Contacts between the two chains:
Residue Q36 in chain A is in contact with residue L115 in chain B (closest heavy-atom distance 3.3 Å).
Residue D40 in chain A interacts with residue Y117 in chain B (closest heavy-atom distance 4.3 Å).
Residue D40 in chain A contacts residue L115 in chain B (closest heavy-atom distance 4.6 Å).
Residue R43 in chain A interacts with residue Y117 in chain B (closest heavy-atom distance 3.3 Å).

Sequence of chain A:
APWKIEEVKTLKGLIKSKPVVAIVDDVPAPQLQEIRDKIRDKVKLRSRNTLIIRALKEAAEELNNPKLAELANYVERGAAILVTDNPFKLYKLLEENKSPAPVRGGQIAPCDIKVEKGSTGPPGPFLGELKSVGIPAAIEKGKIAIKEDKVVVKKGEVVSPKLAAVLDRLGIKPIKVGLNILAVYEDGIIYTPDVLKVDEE

This data describes a binding interaction between two proteins.

Sequence of chain B:
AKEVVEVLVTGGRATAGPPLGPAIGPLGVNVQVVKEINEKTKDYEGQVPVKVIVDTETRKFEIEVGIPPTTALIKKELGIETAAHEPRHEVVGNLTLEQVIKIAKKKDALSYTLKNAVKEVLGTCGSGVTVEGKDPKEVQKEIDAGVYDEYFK